This data describes a binding interaction between two proteins.

Interface contacts:
Residue L135 in the first protein interacts with residue I179 in the second protein (closest heavy-atom distance 3.5 Å).
Residue D119 in the first protein is in contact with residue V180 in the second protein (closest heavy-atom distance 3.4 Å).
Residue A132 in the first protein interacts with residue K132 in the second protein (closest heavy-atom distance 3.6 Å).
Residue L138 in the first protein is in contact with residue I179 in the second protein (closest heavy-atom distance 3.5 Å).
Residue R120 in the first protein is in contact with residue I179 in the second protein (closest heavy-atom distance 3.6 Å).
Residue M131 in the first protein is in contact with residue A136 in the second protein (closest heavy-atom distance 3.9 Å).
Residue P41 in the first protein contacts residue D10 in the second protein (closest heavy-atom distance 4.3 Å).
Residue M131 in the first protein contacts residue R139 in the second protein (closest heavy-atom distance 3.9 Å).
Residue F121 in the first protein contacts residue G176 in the second protein (closest heavy-atom distance 3.7 Å).
Residue E43 in the first protein contacts residue V14 in the second protein (closest heavy-atom distance 3.4 Å).
Residue E43 in the first protein is in contact with residue W13 in the second protein (closest heavy-atom distance 4.0 Å).
Residue R141 in the first protein interacts with residue V181 in the second protein (closest heavy-atom distance 3.8 Å).
Residue R141 in the first protein interacts with residue R185 in the second protein (closest heavy-atom distance 4.1 Å).
Residue Y44 in the first protein contacts residue W13 in the second protein (closest heavy-atom distance 3.8 Å).
Residue D119 in the first protein is in contact with residue V181 in the second protein (closest heavy-atom distance 3.0 Å).
Residue P41 in the first protein interacts with residue M7 in the second protein (closest heavy-atom distance 4.3 Å).
Residue Y44 in the first protein interacts with residue L12 in the second protein (closest heavy-atom distance 3.1 Å).
Residue M1 in the first protein is in contact with residue Y11 in the second protein (closest heavy-atom distance 3.8 Å).
Residue H145 in the first protein contacts residue L191 in the second protein (closest heavy-atom distance 4.4 Å).
Residue Y44 in the first protein interacts with residue K87 in the second protein (closest heavy-atom distance 2.9 Å).
Residue M131 in the first protein contacts residue Y135 in the second protein (closest heavy-atom distance 4.3 Å).
Residue R42 in the first protein contacts residue D10 in the second protein (closest heavy-atom distance 3.9 Å).
Residue A132 in the first protein is in contact with residue K133 in the second protein (closest heavy-atom distance 3.9 Å).
Residue D119 in the first protein contacts residue R185 in the second protein (closest heavy-atom distance 2.9 Å).
Residue P48 in the first protein is in contact with residue K87 in the second protein (closest heavy-atom distance 3.3 Å).
Residue E43 in the first protein contacts residue D10 in the second protein (closest heavy-atom distance 3.4 Å).
Residue R120 in the first protein is in contact with residue N177 in the second protein (closest heavy-atom distance 2.7 Å).
Residue D119 in the first protein is in contact with residue I179 in the second protein (closest heavy-atom distance 4.1 Å).
Residue Y44 in the first protein contacts residue Y11 in the second protein (closest heavy-atom distance 3.3 Å).
Residue P122 in the first protein contacts residue G176 in the second protein (closest heavy-atom distance 3.3 Å).
Residue L135 in the first protein contacts residue L174 in the second protein (closest heavy-atom distance 3.8 Å).
Residue V46 in the first protein contacts residue Y11 in the second protein (closest heavy-atom distance 3.4 Å).
Residue R51 in the first protein interacts with residue L12 in the second protein (closest heavy-atom distance 4.5 Å).
Residue Y44 in the first protein contacts residue V14 in the second protein (closest heavy-atom distance 3.7 Å).
Residue N2 in the first protein interacts with residue Y11 in the second protein (closest heavy-atom distance 4.5 Å).
Residue P122 in the first protein contacts residue N177 in the second protein (closest heavy-atom distance 3.9 Å).
Residue Y44 in the first protein is in contact with residue N88 in the second protein (closest heavy-atom distance 4.0 Å).
Residue R42 in the first protein interacts with residue Y11 in the second protein (closest heavy-atom distance 3.3 Å).
Residue R51 in the first protein is in contact with residue Q8 in the second protein (closest heavy-atom distance 4.2 Å).
Residue C115 in the first protein interacts with residue N177 in the second protein (closest heavy-atom distance 3.8 Å).
Residue L138 in the first protein interacts with residue V181 in the second protein (closest heavy-atom distance 3.7 Å).
Residue V46 in the first protein contacts residue L12 in the second protein (closest heavy-atom distance 3.9 Å).
Residue V46 in the first protein is in contact with residue K87 in the second protein (closest heavy-atom distance 3.0 Å).
Residue R42 in the first protein contacts residue K87 in the second protein (closest heavy-atom distance 4.2 Å).
Residue F121 in the first protein interacts with residue I179 in the second protein (closest heavy-atom distance 3.1 Å).
Residue G45 in the first protein contacts residue Y11 in the second protein (closest heavy-atom distance 3.0 Å).
Residue L138 in the first protein interacts with residue V180 in the second protein (closest heavy-atom distance 3.6 Å).
Residue P48 in the first protein interacts with residue N88 in the second protein (closest heavy-atom distance 3.6 Å).
Residue G45 in the first protein is in contact with residue K87 in the second protein (closest heavy-atom distance 4.0 Å).
Residue R120 in the first protein contacts residue V180 in the second protein (closest heavy-atom distance 3.5 Å).
Residue A132 in the first protein is in contact with residue A136 in the second protein (closest heavy-atom distance 3.5 Å).
Residue H47 in the first protein contacts residue Y11 in the second protein (closest heavy-atom distance 4.4 Å).
Residue Q5 in the first protein contacts residue Y11 in the second protein (closest heavy-atom distance 3.4 Å).
Residue D130 in the first protein is in contact with residue K132 in the second protein (closest heavy-atom distance 3.3 Å).
Residue Y44 in the first protein is in contact with residue R84 in the second protein (closest heavy-atom distance 4.4 Å).
Residue E43 in the first protein contacts residue H17 in the second protein (closest heavy-atom distance 2.8 Å).
Residue D111 in the first protein interacts with residue N177 in the second protein (closest heavy-atom distance 3.3 Å).
Residue E43 in the first protein interacts with residue K15 in the second protein (closest heavy-atom distance 3.1 Å).
Residue Y44 in the first protein interacts with residue D10 in the second protein (closest heavy-atom distance 3.1 Å).
Residue H145 in the first protein contacts residue Y192 in the second protein (closest heavy-atom distance 2.5 Å).

Sequence of the second protein:
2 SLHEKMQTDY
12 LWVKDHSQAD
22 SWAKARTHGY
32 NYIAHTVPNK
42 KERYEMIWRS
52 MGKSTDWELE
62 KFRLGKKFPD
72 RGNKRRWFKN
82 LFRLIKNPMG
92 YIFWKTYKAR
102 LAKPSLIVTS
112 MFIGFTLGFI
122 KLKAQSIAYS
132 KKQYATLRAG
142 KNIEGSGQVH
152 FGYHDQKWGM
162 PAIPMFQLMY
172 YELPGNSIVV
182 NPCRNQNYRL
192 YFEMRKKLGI

Sequence of the first protein:
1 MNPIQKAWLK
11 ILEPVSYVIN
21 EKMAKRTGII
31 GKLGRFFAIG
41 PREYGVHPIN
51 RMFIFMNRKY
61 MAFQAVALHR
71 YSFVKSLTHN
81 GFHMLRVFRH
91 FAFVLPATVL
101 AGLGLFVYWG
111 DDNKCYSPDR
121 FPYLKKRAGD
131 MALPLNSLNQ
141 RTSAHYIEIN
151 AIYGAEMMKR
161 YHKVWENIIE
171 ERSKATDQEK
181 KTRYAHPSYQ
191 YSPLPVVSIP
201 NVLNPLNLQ